Sequence of chain B:
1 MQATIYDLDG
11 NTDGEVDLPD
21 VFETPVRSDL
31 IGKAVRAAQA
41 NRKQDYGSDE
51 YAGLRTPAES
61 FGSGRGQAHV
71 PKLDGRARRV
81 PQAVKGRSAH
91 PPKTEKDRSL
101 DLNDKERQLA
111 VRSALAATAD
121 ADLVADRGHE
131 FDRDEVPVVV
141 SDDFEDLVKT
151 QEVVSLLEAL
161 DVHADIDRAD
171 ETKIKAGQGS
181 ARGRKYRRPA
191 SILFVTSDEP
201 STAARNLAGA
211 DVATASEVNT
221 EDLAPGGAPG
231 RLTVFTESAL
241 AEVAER

Sequence of chain A:
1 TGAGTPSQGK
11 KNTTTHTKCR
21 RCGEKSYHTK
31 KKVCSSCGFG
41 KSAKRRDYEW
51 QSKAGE

The following describes two proteins that form a bound complex.

Contacts between the two chains:
Residue D49 in chain B interacts with residue E56 in chain A (closest heavy-atom distance 4.2 Å).
Residue Y51 in chain B contacts residue E56 in chain A (closest heavy-atom distance 3.8 Å).
Residue L54 in chain B is in contact with residue K53 in chain A (closest heavy-atom distance 3.2 Å).
Residue R55 in chain B is in contact with residue K53 in chain A (closest heavy-atom distance 4.8 Å).
Residue T56 in chain B interacts with residue K53 in chain A (closest heavy-atom distance 4.6 Å).
Residue Y51 in chain B is in contact with residue A54 in chain A (closest heavy-atom distance 4.0 Å).
Residue R55 in chain B contacts residue E56 in chain A (closest heavy-atom distance 2.5 Å).
Residue Y51 in chain B interacts with residue G55 in chain A (closest heavy-atom distance 3.0 Å).
Residue Y51 in chain B is in contact with residue K53 in chain A (closest heavy-atom distance 3.4 Å).